Sequence of protein 1:
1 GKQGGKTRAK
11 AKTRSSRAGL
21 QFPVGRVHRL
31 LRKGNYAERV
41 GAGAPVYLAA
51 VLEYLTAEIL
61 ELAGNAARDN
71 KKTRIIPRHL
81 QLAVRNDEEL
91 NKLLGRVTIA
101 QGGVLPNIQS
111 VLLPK

Contacts between the two chains:
Residue R96 in protein 1 is in contact with residue R112 in protein 2 (closest heavy-atom distance 4.8 Å).

Sequence of protein 2:
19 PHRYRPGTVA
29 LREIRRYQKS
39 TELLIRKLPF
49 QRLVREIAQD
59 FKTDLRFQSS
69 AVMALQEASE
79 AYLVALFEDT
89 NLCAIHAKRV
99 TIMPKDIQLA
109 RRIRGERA

The following describes two proteins that form a bound complex.